Sequence of protein 2:
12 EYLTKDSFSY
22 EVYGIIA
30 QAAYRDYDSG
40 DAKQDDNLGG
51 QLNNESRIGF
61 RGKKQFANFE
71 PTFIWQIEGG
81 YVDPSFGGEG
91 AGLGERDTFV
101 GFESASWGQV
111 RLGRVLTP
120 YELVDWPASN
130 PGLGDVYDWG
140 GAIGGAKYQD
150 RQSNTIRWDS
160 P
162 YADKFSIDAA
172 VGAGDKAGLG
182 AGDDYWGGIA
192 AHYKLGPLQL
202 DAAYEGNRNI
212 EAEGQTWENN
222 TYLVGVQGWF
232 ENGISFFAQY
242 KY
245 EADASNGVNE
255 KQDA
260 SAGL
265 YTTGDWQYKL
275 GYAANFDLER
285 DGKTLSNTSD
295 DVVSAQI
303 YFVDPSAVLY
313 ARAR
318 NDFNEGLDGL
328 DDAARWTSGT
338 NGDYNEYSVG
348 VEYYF

Contacts between the two chains:
Residue L180 in protein 1 interacts with residue G87 in protein 2 (closest heavy-atom distance 3.9 Å).
Residue N153 in protein 1 contacts residue Q51 in protein 2 (closest heavy-atom distance 3.7 Å).
Residue N68 in protein 1 interacts with residue V305 in protein 2 (closest heavy-atom distance 2.9 Å).
Residue G179 in protein 1 is in contact with residue F86 in protein 2 (closest heavy-atom distance 3.4 Å).
Residue N68 in protein 1 is in contact with residue D269 in protein 2 (closest heavy-atom distance 3.6 Å).
Residue R114 in protein 1 interacts with residue E89 in protein 2 (closest heavy-atom distance 3.6 Å).
Residue G179 in protein 1 interacts with residue Q51 in protein 2 (closest heavy-atom distance 3.2 Å).
Residue N153 in protein 1 is in contact with residue L52 in protein 2 (closest heavy-atom distance 2.8 Å).
Residue S20 in protein 1 contacts residue Y350 in protein 2 (closest heavy-atom distance 3.8 Å).
Residue L14 in protein 1 contacts residue F19 in protein 2 (closest heavy-atom distance 3.8 Å).
Residue W75 in protein 1 contacts residue Y350 in protein 2 (closest heavy-atom distance 3.8 Å).
Residue L14 in protein 1 is in contact with residue L14 in protein 2 (closest heavy-atom distance 3.0 Å).
Residue G94 in protein 1 is in contact with residue E89 in protein 2 (closest heavy-atom distance 3.6 Å).
Residue Y13 in protein 1 is in contact with residue Y13 in protein 2 (closest heavy-atom distance 3.7 Å).
Residue I77 in protein 1 is in contact with residue V82 in protein 2 (closest heavy-atom distance 3.9 Å).
Residue E95 in protein 1 contacts residue E89 in protein 2 (closest heavy-atom distance 3.8 Å).
Residue G179 in protein 1 is in contact with residue G87 in protein 2 (closest heavy-atom distance 3.5 Å).
Residue Y21 in protein 1 is in contact with residue V23 in protein 2 (closest heavy-atom distance 3.5 Å).
Residue E12 in protein 1 contacts residue K16 in protein 2 (closest heavy-atom distance 3.5 Å).
Residue F66 in protein 1 contacts residue D306 in protein 2 (closest heavy-atom distance 3.5 Å).
Residue S152 in protein 1 contacts residue D83 in protein 2 (closest heavy-atom distance 2.5 Å).
Residue A182 in protein 1 interacts with residue N46 in protein 2 (closest heavy-atom distance 3.6 Å).
Residue F73 in protein 1 is in contact with residue Y350 in protein 2 (closest heavy-atom distance 3.8 Å).
Residue S20 in protein 1 contacts residue F352 in protein 2 (closest heavy-atom distance 3.6 Å).
Residue D184 in protein 1 contacts residue D45 in protein 2 (closest heavy-atom distance 3.8 Å).
Residue A67 in protein 1 is in contact with residue V305 in protein 2 (closest heavy-atom distance 3.5 Å).
Residue W75 in protein 1 contacts residue F352 in protein 2 (closest heavy-atom distance 3.6 Å).
Residue T98 in protein 1 is in contact with residue N54 in protein 2 (closest heavy-atom distance 3.8 Å).
Residue G183 in protein 1 is in contact with residue N46 in protein 2 (closest heavy-atom distance 3.2 Å).
Residue G183 in protein 1 is in contact with residue D45 in protein 2 (closest heavy-atom distance 3.6 Å).
Residue E212 in protein 1 contacts residue K42 in protein 2 (closest heavy-atom distance 2.8 Å).
Residue G181 in protein 1 is in contact with residue N46 in protein 2 (closest heavy-atom distance 3.1 Å).
Residue L93 in protein 1 contacts residue V82 in protein 2 (closest heavy-atom distance 3.7 Å).
Residue L14 in protein 1 is in contact with residue T15 in protein 2 (closest heavy-atom distance 3.5 Å).
Residue G113 in protein 1 contacts residue L52 in protein 2 (closest heavy-atom distance 3.4 Å).
Residue T98 in protein 1 is in contact with residue V82 in protein 2 (closest heavy-atom distance 3.6 Å).
Residue G94 in protein 1 interacts with residue G90 in protein 2 (closest heavy-atom distance 3.9 Å).
Residue I77 in protein 1 is in contact with residue I58 in protein 2 (closest heavy-atom distance 3.7 Å).
Residue L93 in protein 1 contacts residue G90 in protein 2 (closest heavy-atom distance 3.2 Å).
Residue F66 in protein 1 interacts with residue A309 in protein 2 (closest heavy-atom distance 3.5 Å).
Residue N68 in protein 1 contacts residue Y303 in protein 2 (closest heavy-atom distance 3.3 Å).
Residue N68 in protein 1 interacts with residue F304 in protein 2 (closest heavy-atom distance 3.0 Å).
Residue F73 in protein 1 contacts residue I27 in protein 2 (closest heavy-atom distance 3.8 Å).
Residue F66 in protein 1 interacts with residue V305 in protein 2 (closest heavy-atom distance 3.6 Å).
Residue K64 in protein 1 interacts with residue D306 in protein 2 (closest heavy-atom distance 3.5 Å).
Residue F69 in protein 1 interacts with residue V305 in protein 2 (closest heavy-atom distance 3.6 Å).
Residue G181 in protein 1 contacts residue F86 in protein 2 (closest heavy-atom distance 3.8 Å).
Residue L93 in protein 1 contacts residue A91 in protein 2 (closest heavy-atom distance 2.9 Å).
Residue Y13 in protein 1 contacts residue L14 in protein 2 (closest heavy-atom distance 3.5 Å).
Residue L14 in protein 1 is in contact with residue K16 in protein 2 (closest heavy-atom distance 3.8 Å).
Residue K64 in protein 1 is in contact with residue Y350 in protein 2 (closest heavy-atom distance 3.7 Å).
Residue W75 in protein 1 contacts residue I27 in protein 2 (closest heavy-atom distance 3.6 Å).
Residue T154 in protein 1 contacts residue L52 in protein 2 (closest heavy-atom distance 3.6 Å).
Residue Q65 in protein 1 contacts residue D306 in protein 2 (closest heavy-atom distance 3.9 Å).
Residue G181 in protein 1 interacts with residue L47 in protein 2 (closest heavy-atom distance 3.5 Å).
Residue G92 in protein 1 contacts residue A91 in protein 2 (closest heavy-atom distance 3.3 Å).
Residue A67 in protein 1 interacts with residue D306 in protein 2 (closest heavy-atom distance 2.8 Å).
Residue E12 in protein 1 contacts residue T15 in protein 2 (closest heavy-atom distance 3.1 Å).
Residue V100 in protein 1 interacts with residue I27 in protein 2 (closest heavy-atom distance 3.5 Å).
Residue A178 in protein 1 is in contact with residue Q51 in protein 2 (closest heavy-atom distance 3.5 Å).

Sequence of protein 1:
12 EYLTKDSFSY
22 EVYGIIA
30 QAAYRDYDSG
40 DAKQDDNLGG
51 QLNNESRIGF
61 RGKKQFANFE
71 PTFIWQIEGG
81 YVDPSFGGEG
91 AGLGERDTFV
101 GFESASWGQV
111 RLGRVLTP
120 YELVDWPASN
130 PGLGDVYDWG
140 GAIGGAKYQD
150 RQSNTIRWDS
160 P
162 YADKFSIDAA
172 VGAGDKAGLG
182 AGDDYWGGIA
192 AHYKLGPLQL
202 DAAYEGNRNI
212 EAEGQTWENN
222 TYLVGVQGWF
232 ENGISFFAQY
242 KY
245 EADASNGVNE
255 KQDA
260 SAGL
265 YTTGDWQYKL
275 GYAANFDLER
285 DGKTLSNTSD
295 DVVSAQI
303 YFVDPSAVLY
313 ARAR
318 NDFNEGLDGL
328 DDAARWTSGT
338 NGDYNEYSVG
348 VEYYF

This data describes a binding interaction between two proteins.